Sequence of protein 1:
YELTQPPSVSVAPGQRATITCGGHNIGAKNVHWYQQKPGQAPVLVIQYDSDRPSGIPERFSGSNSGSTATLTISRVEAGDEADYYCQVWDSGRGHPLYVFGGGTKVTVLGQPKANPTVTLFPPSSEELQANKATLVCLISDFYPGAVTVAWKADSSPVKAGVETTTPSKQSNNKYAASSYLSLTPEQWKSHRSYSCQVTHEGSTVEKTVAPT

Interface contacts:
Residue S55 in protein 1 contacts residue Q179 in protein 2 (closest heavy-atom distance 3.7 Å).
Residue E59 in protein 1 is in contact with residue E164 in protein 2 (closest heavy-atom distance 4.6 Å).
Residue G56 in protein 1 is in contact with residue E164 in protein 2 (closest heavy-atom distance 4.5 Å).

This data describes a binding interaction between two proteins.

Sequence of protein 2:
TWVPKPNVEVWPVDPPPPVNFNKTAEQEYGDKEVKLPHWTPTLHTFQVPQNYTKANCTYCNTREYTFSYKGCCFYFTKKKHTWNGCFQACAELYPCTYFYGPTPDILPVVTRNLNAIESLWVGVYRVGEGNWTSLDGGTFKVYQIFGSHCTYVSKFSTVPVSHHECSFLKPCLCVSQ